These two protein chains interact to form a complex.

Interface contacts:
Residue M71 in chain A is in contact with residue P25 in chain B (closest heavy-atom distance 4.1 Å).
Residue M72 in chain A contacts residue P25 in chain B (closest heavy-atom distance 4.0 Å).
Residue M71 in chain A interacts with residue A27 in chain B (closest heavy-atom distance 3.3 Å).
Residue M51 in chain A is in contact with residue H21 in chain B (closest heavy-atom distance 3.8 Å).
Residue F92 in chain A interacts with residue I16 in chain B (closest heavy-atom distance 3.3 Å).
Residue K148 in chain A interacts with residue K13 in chain B (closest heavy-atom distance 3.9 Å).
Residue F19 in chain A contacts residue A27 in chain B (closest heavy-atom distance 3.5 Å).
Residue F16 in chain A is in contact with residue A27 in chain B (closest heavy-atom distance 3.8 Å).
Residue E114 in chain A contacts residue K18 in chain B (closest heavy-atom distance 2.7 Å).
Residue M72 in chain A interacts with residue Q17 in chain B (closest heavy-atom distance 3.0 Å).
Residue K75 in chain A contacts residue K20 in chain B (closest heavy-atom distance 3.7 Å).
Residue E127 in chain A contacts residue F8 in chain B (closest heavy-atom distance 3.5 Å).
Residue L32 in chain A is in contact with residue P25 in chain B (closest heavy-atom distance 4.1 Å).
Residue F141 in chain A contacts residue W12 in chain B (closest heavy-atom distance 3.5 Å).
Residue M145 in chain A contacts residue I16 in chain B (closest heavy-atom distance 3.6 Å).
Residue M36 in chain A contacts residue P23 in chain B (closest heavy-atom distance 3.6 Å).
Residue E11 in chain A interacts with residue S1 in chain B (closest heavy-atom distance 3.9 Å).
Residue E123 in chain A interacts with residue F8 in chain B (closest heavy-atom distance 3.3 Å).
Residue M51 in chain A contacts residue P25 in chain B (closest heavy-atom distance 3.5 Å).
Residue E14 in chain A is in contact with residue S1 in chain B (closest heavy-atom distance 2.7 Å).
Residue L112 in chain A interacts with residue K18 in chain B (closest heavy-atom distance 2.8 Å).
Residue F68 in chain A interacts with residue W26 in chain B (closest heavy-atom distance 3.3 Å).
Residue E11 in chain A interacts with residue K13 in chain B (closest heavy-atom distance 2.7 Å).
Residue M109 in chain A contacts residue A15 in chain B (closest heavy-atom distance 3.8 Å).
Residue E47 in chain A contacts residue P23 in chain B (closest heavy-atom distance 4.1 Å).
Residue K148 in chain A interacts with residue K9 in chain B (closest heavy-atom distance 2.6 Å).
Residue M124 in chain A is in contact with residue W12 in chain B (closest heavy-atom distance 3.7 Å).
Residue K75 in chain A contacts residue P25 in chain B (closest heavy-atom distance 2.8 Å).
Residue E84 in chain A contacts residue K20 in chain B (closest heavy-atom distance 2.6 Å).
Residue M144 in chain A contacts residue W12 in chain B (closest heavy-atom distance 2.7 Å).
Residue F12 in chain A is in contact with residue Q17 in chain B (closest heavy-atom distance 3.7 Å).
Residue M124 in chain A interacts with residue A11 in chain B (closest heavy-atom distance 3.6 Å).
Residue Q8 in chain A is in contact with residue K13 in chain B (closest heavy-atom distance 2.6 Å).
Residue E114 in chain A contacts residue A15 in chain B (closest heavy-atom distance 3.9 Å).
Residue E120 in chain A is in contact with residue H7 in chain B (closest heavy-atom distance 2.6 Å).
Residue Q41 in chain A contacts residue M22 in chain B (closest heavy-atom distance 2.7 Å).
Residue F68 in chain A contacts residue A27 in chain B (closest heavy-atom distance 3.3 Å).
Residue F92 in chain A contacts residue A19 in chain B (closest heavy-atom distance 3.5 Å).
Residue M124 in chain A is in contact with residue F8 in chain B (closest heavy-atom distance 3.4 Å).
Residue A15 in chain A is in contact with residue A27 in chain B (closest heavy-atom distance 3.2 Å).
Residue E11 in chain A interacts with residue H14 in chain B (closest heavy-atom distance 2.6 Å).
Residue L39 in chain A interacts with residue K18 in chain B (closest heavy-atom distance 3.4 Å).
Residue P43 in chain A contacts residue P23 in chain B (closest heavy-atom distance 3.8 Å).
Residue Q41 in chain A is in contact with residue P23 in chain B (closest heavy-atom distance 3.2 Å).
Residue V91 in chain A is in contact with residue A19 in chain B (closest heavy-atom distance 3.1 Å).
Residue K148 in chain A interacts with residue I16 in chain B (closest heavy-atom distance 3.5 Å).
Residue K75 in chain A contacts residue Q17 in chain B (closest heavy-atom distance 3.8 Å).
Residue M72 in chain A contacts residue W26 in chain B (closest heavy-atom distance 3.4 Å).
Residue L112 in chain A is in contact with residue A19 in chain B (closest heavy-atom distance 3.6 Å).
Residue L48 in chain A is in contact with residue P23 in chain B (closest heavy-atom distance 4.0 Å).
Residue R90 in chain A is in contact with residue M22 in chain B (closest heavy-atom distance 4.0 Å).
Residue A15 in chain A is in contact with residue W26 in chain B (closest heavy-atom distance 3.7 Å).
Residue M51 in chain A contacts residue P23 in chain B (closest heavy-atom distance 3.4 Å).
Residue I27 in chain A is in contact with residue A27 in chain B (closest heavy-atom distance 3.6 Å).
Residue K75 in chain A contacts residue D24 in chain B (closest heavy-atom distance 2.6 Å).
Residue M36 in chain A interacts with residue D24 in chain B (closest heavy-atom distance 3.7 Å).
Residue F19 in chain A contacts residue W26 in chain B (closest heavy-atom distance 3.3 Å).
Residue K148 in chain A is in contact with residue W12 in chain B (closest heavy-atom distance 2.7 Å).
Residue A147 in chain A is in contact with residue W12 in chain B (closest heavy-atom distance 3.4 Å).
Residue E87 in chain A interacts with residue K20 in chain B (closest heavy-atom distance 3.7 Å).

Sequence of chain B:
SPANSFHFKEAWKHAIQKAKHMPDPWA

Sequence of chain A:
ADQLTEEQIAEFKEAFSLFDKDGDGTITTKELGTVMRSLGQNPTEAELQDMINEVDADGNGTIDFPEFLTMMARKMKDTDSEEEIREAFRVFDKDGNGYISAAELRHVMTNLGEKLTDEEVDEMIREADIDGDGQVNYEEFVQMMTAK